Sequence of protein 2:
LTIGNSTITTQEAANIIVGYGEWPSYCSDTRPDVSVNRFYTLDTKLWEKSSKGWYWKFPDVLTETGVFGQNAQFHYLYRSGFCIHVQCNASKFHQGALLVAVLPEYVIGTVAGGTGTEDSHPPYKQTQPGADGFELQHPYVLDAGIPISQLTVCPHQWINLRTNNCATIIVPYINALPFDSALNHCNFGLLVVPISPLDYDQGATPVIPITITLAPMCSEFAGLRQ

The following describes two proteins that form a bound complex.

Interface contacts:
Residue Y200 in protein 2 contacts residue G188 in protein 1 (closest heavy-atom distance 0.7 Å).
Residue G66 in protein 2 is in contact with residue R146 in protein 1 (closest heavy-atom distance 0.9 Å).
Residue A215 in protein 2 interacts with residue H154 in protein 1 (closest heavy-atom distance 1.0 Å).
Residue W47 in protein 2 is in contact with residue V185 in protein 1 (closest heavy-atom distance 0.6 Å).
Residue V207 in protein 2 interacts with residue P72 in protein 1 (closest heavy-atom distance 0.8 Å).
Residue Y40 in protein 2 is in contact with residue W178 in protein 1 (closest heavy-atom distance 0.9 Å).
Residue N89 in protein 2 contacts residue F121 in protein 1 (closest heavy-atom distance 0.5 Å).
Residue K92 in protein 2 interacts with residue S163 in protein 1 (closest heavy-atom distance 0.8 Å).
Residue T10 in protein 2 contacts residue W157 in protein 1 (closest heavy-atom distance 0.8 Å).
Residue N164 in protein 2 is in contact with residue A127 in protein 1 (closest heavy-atom distance 0.9 Å).
Residue N37 in protein 2 interacts with residue L151 in protein 1 (closest heavy-atom distance 0.6 Å).
Residue T205 in protein 2 is in contact with residue T192 in protein 1 (closest heavy-atom distance 1.0 Å).
Residue T163 in protein 2 interacts with residue F125 in protein 1 (closest heavy-atom distance 0.3 Å).
Residue A90 in protein 2 is in contact with residue S124 in protein 1 (closest heavy-atom distance 1.1 Å).
Residue V67 in protein 2 contacts residue A147 in protein 1 (closest heavy-atom distance 0.7 Å).
Residue H94 in protein 2 contacts residue A189 in protein 1 (closest heavy-atom distance 0.9 Å).
Residue C88 in protein 2 contacts residue A127 in protein 1 (closest heavy-atom distance 0.6 Å).
Residue V34 in protein 2 is in contact with residue G152 in protein 1 (closest heavy-atom distance 0.8 Å).
Residue Y40 in protein 2 contacts residue I177 in protein 1 (closest heavy-atom distance 0.4 Å).
Residue L214 in protein 2 is in contact with residue T153 in protein 1 (closest heavy-atom distance 0.6 Å).
Residue K45 in protein 2 is in contact with residue Y183 in protein 1 (closest heavy-atom distance 1.1 Å).
Residue L214 in protein 2 is in contact with residue H154 in protein 1 (closest heavy-atom distance 0.8 Å).
Residue F68 in protein 2 interacts with residue A147 in protein 1 (closest heavy-atom distance 1.1 Å).
Residue L62 in protein 2 interacts with residue R146 in protein 1 (closest heavy-atom distance 1.0 Å).
Residue W47 in protein 2 contacts residue V184 in protein 1 (closest heavy-atom distance 1.0 Å).
Residue E12 in protein 2 interacts with residue V155 in protein 1 (closest heavy-atom distance 0.9 Å).
Residue T65 in protein 2 contacts residue R146 in protein 1 (closest heavy-atom distance 0.4 Å).
Residue T213 in protein 2 interacts with residue M131 in protein 1 (closest heavy-atom distance 1.1 Å).
Residue L42 in protein 2 is in contact with residue Y179 in protein 1 (closest heavy-atom distance 0.3 Å).
Residue Y40 in protein 2 is in contact with residue S176 in protein 1 (closest heavy-atom distance 0.9 Å).
Residue T7 in protein 2 interacts with residue F119 in protein 1 (closest heavy-atom distance 0.5 Å).
Residue I8 in protein 2 contacts residue T166 in protein 1 (closest heavy-atom distance 0.7 Å).
Residue T41 in protein 2 contacts residue I177 in protein 1 (closest heavy-atom distance 0.9 Å).
Residue P209 in protein 2 contacts residue V73 in protein 1 (closest heavy-atom distance 0.7 Å).
Residue T163 in protein 2 is in contact with residue M126 in protein 1 (closest heavy-atom distance 0.2 Å).
Residue V207 in protein 2 is in contact with residue A193 in protein 1 (closest heavy-atom distance 0.9 Å).
Residue E48 in protein 2 contacts residue V185 in protein 1 (closest heavy-atom distance 0.5 Å).
Residue Q11 in protein 2 is in contact with residue L161 in protein 1 (closest heavy-atom distance 0.9 Å).
Residue T9 in protein 2 is in contact with residue W157 in protein 1 (closest heavy-atom distance 0.9 Å).
Residue H85 in protein 2 interacts with residue I156 in protein 1 (closest heavy-atom distance 0.8 Å).
Residue K49 in protein 2 is in contact with residue I187 in protein 1 (closest heavy-atom distance 1.0 Å).
Residue S35 in protein 2 contacts residue I133 in protein 1 (closest heavy-atom distance 1.0 Å).
Residue A90 in protein 2 is in contact with residue G123 in protein 1 (closest heavy-atom distance 0.2 Å).
Residue E12 in protein 2 contacts residue Q162 in protein 1 (closest heavy-atom distance 0.8 Å).
Residue F39 in protein 2 interacts with residue A134 in protein 1 (closest heavy-atom distance 0.2 Å).
Residue T211 in protein 2 is in contact with residue M131 in protein 1 (closest heavy-atom distance 1.0 Å).
Residue F68 in protein 2 is in contact with residue M150 in protein 1 (closest heavy-atom distance 0.7 Å).
Residue T163 in protein 2 contacts residue S124 in protein 1 (closest heavy-atom distance 0.4 Å).
Residue I84 in protein 2 contacts residue I156 in protein 1 (closest heavy-atom distance 0.8 Å).
Residue F39 in protein 2 contacts residue I133 in protein 1 (closest heavy-atom distance 0.5 Å).
Residue N71 in protein 2 contacts residue M150 in protein 1 (closest heavy-atom distance 0.7 Å).
Residue I208 in protein 2 interacts with residue S74 in protein 1 (closest heavy-atom distance 0.7 Å).
Residue S91 in protein 2 is in contact with residue P190 in protein 1 (closest heavy-atom distance 0.7 Å).
Residue D43 in protein 2 is in contact with residue Y179 in protein 1 (closest heavy-atom distance 0.7 Å).
Residue D33 in protein 2 contacts residue L151 in protein 1 (closest heavy-atom distance 0.7 Å).
Residue R162 in protein 2 interacts with residue T128 in protein 1 (closest heavy-atom distance 1.1 Å).
Residue R162 in protein 2 interacts with residue M126 in protein 1 (closest heavy-atom distance 0.9 Å).
Residue K45 in protein 2 interacts with residue N182 in protein 1 (closest heavy-atom distance 1.0 Å).
Residue A215 in protein 2 contacts residue V155 in protein 1 (closest heavy-atom distance 0.9 Å).
Residue G4 in protein 2 contacts residue V175 in protein 1 (closest heavy-atom distance 1.1 Å).

Sequence of protein 1:
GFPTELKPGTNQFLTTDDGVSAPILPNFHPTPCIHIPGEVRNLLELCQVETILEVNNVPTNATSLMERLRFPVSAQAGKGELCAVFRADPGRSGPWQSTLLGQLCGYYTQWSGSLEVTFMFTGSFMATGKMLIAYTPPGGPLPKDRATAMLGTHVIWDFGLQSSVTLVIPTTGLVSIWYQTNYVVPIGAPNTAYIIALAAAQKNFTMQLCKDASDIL